Residue-level contacts at the interface:
Residue I192 in protein 1 contacts residue P190 in protein 2 (closest heavy-atom distance 3.7 Å).
Residue S190 in protein 1 is in contact with residue A196 in protein 2 (closest heavy-atom distance 3.7 Å).
Residue P284 in protein 1 contacts residue Y156 in protein 2 (closest heavy-atom distance 4.0 Å).
Residue Y283 in protein 1 contacts residue Y156 in protein 2 (closest heavy-atom distance 3.5 Å).
Residue K189 in protein 1 interacts with residue S182 in protein 2 (closest heavy-atom distance 4.2 Å).
Residue T166 in protein 1 contacts residue K287 in protein 2 (closest heavy-atom distance 3.4 Å).
Residue G282 in protein 1 contacts residue Y156 in protein 2 (closest heavy-atom distance 3.5 Å).
Residue H160 in protein 1 is in contact with residue R242 in protein 2 (closest heavy-atom distance 3.6 Å).
Residue G278 in protein 1 interacts with residue R158 in protein 2 (closest heavy-atom distance 3.6 Å).
Residue E169 in protein 1 is in contact with residue K287 in protein 2 (closest heavy-atom distance 3.7 Å).
Residue Q280 in protein 1 interacts with residue F155 in protein 2 (closest heavy-atom distance 4.1 Å).
Residue E168 in protein 1 contacts residue K287 in protein 2 (closest heavy-atom distance 3.4 Å).
Residue T277 in protein 1 interacts with residue R158 in protein 2 (closest heavy-atom distance 3.6 Å).
Residue A199 in protein 1 is in contact with residue L187 in protein 2 (closest heavy-atom distance 4.0 Å).
Residue Q186 in protein 1 contacts residue L200 in protein 2 (closest heavy-atom distance 3.1 Å).
Residue Y285 in protein 1 interacts with residue V145 in protein 2 (closest heavy-atom distance 3.7 Å).
Residue N206 in protein 1 interacts with residue R159 in protein 2 (closest heavy-atom distance 3.7 Å).
Residue V204 in protein 1 is in contact with residue Q152 in protein 2 (closest heavy-atom distance 3.0 Å).
Residue T208 in protein 1 interacts with residue R158 in protein 2 (closest heavy-atom distance 3.5 Å).
Residue I202 in protein 1 is in contact with residue T183 in protein 2 (closest heavy-atom distance 4.0 Å).
Residue T166 in protein 1 is in contact with residue F283 in protein 2 (closest heavy-atom distance 3.5 Å).
Residue I192 in protein 1 contacts residue G186 in protein 2 (closest heavy-atom distance 3.4 Å).
Residue H160 in protein 1 is in contact with residue D201 in protein 2 (closest heavy-atom distance 3.5 Å).
Residue G278 in protein 1 is in contact with residue L157 in protein 2 (closest heavy-atom distance 3.6 Å).
Residue C203 in protein 1 interacts with residue Q179 in protein 2 (closest heavy-atom distance 2.7 Å).
Residue W164 in protein 1 is in contact with residue A289 in protein 2 (closest heavy-atom distance 2.8 Å).
Residue W164 in protein 1 is in contact with residue K287 in protein 2 (closest heavy-atom distance 3.1 Å).
Residue E281 in protein 1 interacts with residue Y156 in protein 2 (closest heavy-atom distance 3.5 Å).
Residue T167 in protein 1 contacts residue K287 in protein 2 (closest heavy-atom distance 3.8 Å).
Residue Y285 in protein 1 contacts residue D148 in protein 2 (closest heavy-atom distance 3.2 Å).
Residue V204 in protein 1 contacts residue Q179 in protein 2 (closest heavy-atom distance 3.7 Å).
Residue P284 in protein 1 interacts with residue D148 in protein 2 (closest heavy-atom distance 3.3 Å).
Residue Q165 in protein 1 contacts residue P205 in protein 2 (closest heavy-atom distance 4.2 Å).
Residue F279 in protein 1 is in contact with residue R158 in protein 2 (closest heavy-atom distance 2.7 Å).
Residue Y283 in protein 1 contacts residue Q152 in protein 2 (closest heavy-atom distance 2.7 Å).
Residue Q165 in protein 1 is in contact with residue G285 in protein 2 (closest heavy-atom distance 2.8 Å).
Residue T167 in protein 1 is in contact with residue P205 in protein 2 (closest heavy-atom distance 3.7 Å).
Residue W164 in protein 1 interacts with residue S286 in protein 2 (closest heavy-atom distance 3.3 Å).
Residue K189 in protein 1 is in contact with residue G186 in protein 2 (closest heavy-atom distance 4.2 Å).
Residue L163 in protein 1 contacts residue K287 in protein 2 (closest heavy-atom distance 2.8 Å).
Residue T167 in protein 1 contacts residue H281 in protein 2 (closest heavy-atom distance 3.1 Å).
Residue W164 in protein 1 interacts with residue D290 in protein 2 (closest heavy-atom distance 3.0 Å).
Residue S207 in protein 1 is in contact with residue L157 in protein 2 (closest heavy-atom distance 3.9 Å).
Residue N206 in protein 1 interacts with residue L157 in protein 2 (closest heavy-atom distance 4.0 Å).
Residue T167 in protein 1 is in contact with residue H207 in protein 2 (closest heavy-atom distance 3.3 Å).
Residue D182 in protein 1 contacts residue Y202 in protein 2 (closest heavy-atom distance 3.0 Å).
Residue Q165 in protein 1 contacts residue F283 in protein 2 (closest heavy-atom distance 3.5 Å).
Residue F279 in protein 1 is in contact with residue L157 in protein 2 (closest heavy-atom distance 3.6 Å).
Residue R223 in protein 1 contacts residue R160 in protein 2 (closest heavy-atom distance 3.9 Å).
Residue N156 in protein 1 contacts residue P291 in protein 2 (closest heavy-atom distance 3.5 Å).
Residue Q280 in protein 1 is in contact with residue R158 in protein 2 (closest heavy-atom distance 2.9 Å).
Residue I202 in protein 1 is in contact with residue Q179 in protein 2 (closest heavy-atom distance 3.0 Å).
Residue Q280 in protein 1 is in contact with residue Y156 in protein 2 (closest heavy-atom distance 2.8 Å).
Residue T208 in protein 1 is in contact with residue R160 in protein 2 (closest heavy-atom distance 3.8 Å).
Residue F279 in protein 1 is in contact with residue Y156 in protein 2 (closest heavy-atom distance 3.4 Å).
Residue F279 in protein 1 is in contact with residue Q152 in protein 2 (closest heavy-atom distance 4.0 Å).
Residue H160 in protein 1 interacts with residue D290 in protein 2 (closest heavy-atom distance 3.9 Å).
Residue T167 in protein 1 is in contact with residue F283 in protein 2 (closest heavy-atom distance 3.6 Å).
Residue D276 in protein 1 interacts with residue R158 in protein 2 (closest heavy-atom distance 2.8 Å).
Residue S190 in protein 1 interacts with residue S189 in protein 2 (closest heavy-atom distance 4.0 Å).

This data describes a binding interaction between two proteins.

Sequence of protein 2:
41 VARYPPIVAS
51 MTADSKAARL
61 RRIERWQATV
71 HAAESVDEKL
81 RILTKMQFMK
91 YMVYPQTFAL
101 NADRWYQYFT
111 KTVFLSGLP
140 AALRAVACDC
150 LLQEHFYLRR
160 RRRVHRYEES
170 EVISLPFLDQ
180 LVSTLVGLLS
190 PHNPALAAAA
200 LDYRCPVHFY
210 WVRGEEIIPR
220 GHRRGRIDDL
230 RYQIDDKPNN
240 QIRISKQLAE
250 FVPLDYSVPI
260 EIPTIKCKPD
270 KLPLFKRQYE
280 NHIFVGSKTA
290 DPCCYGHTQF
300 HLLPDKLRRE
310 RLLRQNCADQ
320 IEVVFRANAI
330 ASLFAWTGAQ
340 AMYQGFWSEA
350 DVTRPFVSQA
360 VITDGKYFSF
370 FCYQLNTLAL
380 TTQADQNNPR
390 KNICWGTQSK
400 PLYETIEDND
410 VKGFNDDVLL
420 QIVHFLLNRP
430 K

Sequence of protein 1:
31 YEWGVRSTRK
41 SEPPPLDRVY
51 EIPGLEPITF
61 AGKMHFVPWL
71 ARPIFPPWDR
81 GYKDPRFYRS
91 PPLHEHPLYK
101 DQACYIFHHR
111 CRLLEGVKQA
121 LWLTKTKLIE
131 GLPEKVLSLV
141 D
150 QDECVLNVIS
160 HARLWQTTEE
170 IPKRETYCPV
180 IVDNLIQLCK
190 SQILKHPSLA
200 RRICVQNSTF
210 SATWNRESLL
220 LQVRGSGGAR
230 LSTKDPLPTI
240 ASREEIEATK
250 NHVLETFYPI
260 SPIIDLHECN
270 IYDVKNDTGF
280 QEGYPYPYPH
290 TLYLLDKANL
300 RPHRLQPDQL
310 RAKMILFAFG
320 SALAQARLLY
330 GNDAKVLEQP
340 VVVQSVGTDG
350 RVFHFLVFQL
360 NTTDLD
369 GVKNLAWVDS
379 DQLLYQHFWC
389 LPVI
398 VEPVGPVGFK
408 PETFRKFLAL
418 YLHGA